Contacts between the two chains:
Residue F296 in protein 1 contacts residue A3 in protein 2 (closest heavy-atom distance 4.6 Å).

Sequence of protein 1:
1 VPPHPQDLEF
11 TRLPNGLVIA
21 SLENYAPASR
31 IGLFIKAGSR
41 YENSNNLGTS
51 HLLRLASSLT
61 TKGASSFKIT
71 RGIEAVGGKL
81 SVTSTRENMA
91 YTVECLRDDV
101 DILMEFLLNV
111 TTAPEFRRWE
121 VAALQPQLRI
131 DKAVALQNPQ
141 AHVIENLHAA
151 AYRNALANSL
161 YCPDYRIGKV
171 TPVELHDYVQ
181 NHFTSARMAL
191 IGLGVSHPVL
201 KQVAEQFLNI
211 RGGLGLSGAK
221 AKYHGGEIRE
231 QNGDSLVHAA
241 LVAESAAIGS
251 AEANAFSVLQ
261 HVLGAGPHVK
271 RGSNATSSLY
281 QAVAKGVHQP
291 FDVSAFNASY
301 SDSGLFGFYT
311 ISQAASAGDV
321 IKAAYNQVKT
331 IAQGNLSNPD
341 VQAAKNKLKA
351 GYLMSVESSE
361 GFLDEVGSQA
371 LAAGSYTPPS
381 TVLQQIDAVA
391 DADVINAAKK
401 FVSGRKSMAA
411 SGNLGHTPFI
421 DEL

Sequence of protein 2:
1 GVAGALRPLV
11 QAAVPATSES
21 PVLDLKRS

The following describes two proteins that form a bound complex.